Sequence of chain B:
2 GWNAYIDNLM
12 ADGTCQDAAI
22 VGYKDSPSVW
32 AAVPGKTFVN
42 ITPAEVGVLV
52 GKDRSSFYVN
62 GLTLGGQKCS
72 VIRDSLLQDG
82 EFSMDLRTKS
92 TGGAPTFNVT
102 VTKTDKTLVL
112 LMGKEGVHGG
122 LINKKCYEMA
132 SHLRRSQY

Sequence of chain A:
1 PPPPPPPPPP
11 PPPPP

Contacts between the two chains:
Residue W3 in chain B interacts with residue P6 in chain A (closest heavy-atom distance 2.7 Å).
Residue M130 in chain B interacts with residue P12 in chain A (closest heavy-atom distance 3.9 Å).
Residue H133 in chain B contacts residue P12 in chain A (closest heavy-atom distance 3.7 Å).
Residue Y6 in chain B is in contact with residue P9 in chain A (closest heavy-atom distance 2.6 Å).
Residue S27 in chain B interacts with residue P1 in chain A (closest heavy-atom distance 3.7 Å).
Residue S29 in chain B interacts with residue P2 in chain A (closest heavy-atom distance 3.4 Å).
Residue W3 in chain B interacts with residue P8 in chain A (closest heavy-atom distance 3.4 Å).
Residue N9 in chain B contacts residue P12 in chain A (closest heavy-atom distance 3.1 Å).
Residue W3 in chain B contacts residue P5 in chain A (closest heavy-atom distance 3.8 Å).
Residue K107 in chain B interacts with residue P6 in chain A (closest heavy-atom distance 3.8 Å).
Residue W31 in chain B is in contact with residue P5 in chain A (closest heavy-atom distance 3.6 Å).
Residue Y6 in chain B contacts residue P10 in chain A (closest heavy-atom distance 3.2 Å).
Residue W31 in chain B is in contact with residue P6 in chain A (closest heavy-atom distance 3.1 Å).
Residue W3 in chain B contacts residue P7 in chain A (closest heavy-atom distance 4.5 Å).
Residue S137 in chain B contacts residue P9 in chain A (closest heavy-atom distance 3.9 Å).
Residue Y139 in chain B is in contact with residue P6 in chain A (closest heavy-atom distance 3.2 Å).
Residue N9 in chain B is in contact with residue P15 in chain A (closest heavy-atom distance 4.8 Å).
Residue N9 in chain B is in contact with residue P14 in chain A (closest heavy-atom distance 4.0 Å).
Residue N9 in chain B contacts residue P13 in chain A (closest heavy-atom distance 3.4 Å).
Residue Y6 in chain B is in contact with residue P11 in chain A (closest heavy-atom distance 3.4 Å).
Residue W3 in chain B is in contact with residue P9 in chain A (closest heavy-atom distance 4.1 Å).
Residue G2 in chain B is in contact with residue P8 in chain A (closest heavy-atom distance 3.7 Å).
Residue Y139 in chain B is in contact with residue P8 in chain A (closest heavy-atom distance 4.2 Å).
Residue S27 in chain B is in contact with residue P3 in chain A (closest heavy-atom distance 4.3 Å).
Residue Y139 in chain B is in contact with residue P7 in chain A (closest heavy-atom distance 2.4 Å).
Residue Y6 in chain B is in contact with residue P8 in chain A (closest heavy-atom distance 3.9 Å).
Residue H133 in chain B contacts residue P11 in chain A (closest heavy-atom distance 3.8 Å).
Residue Y6 in chain B is in contact with residue P12 in chain A (closest heavy-atom distance 4.0 Å).
Residue A12 in chain B contacts residue P15 in chain A (closest heavy-atom distance 3.5 Å).
Residue P28 in chain B interacts with residue P2 in chain A (closest heavy-atom distance 4.3 Å).
Residue L134 in chain B interacts with residue P9 in chain A (closest heavy-atom distance 4.5 Å).
Residue S27 in chain B contacts residue P2 in chain A (closest heavy-atom distance 3.5 Å).
Residue H133 in chain B is in contact with residue P10 in chain A (closest heavy-atom distance 2.8 Å).
Residue Y139 in chain B contacts residue P9 in chain A (closest heavy-atom distance 4.0 Å).
Residue A5 in chain B interacts with residue P11 in chain A (closest heavy-atom distance 4.3 Å).
Residue D13 in chain B contacts residue P15 in chain A (closest heavy-atom distance 4.5 Å).

The following describes two proteins that form a bound complex.